The following describes two proteins that form a bound complex.

Sequence of protein 1:
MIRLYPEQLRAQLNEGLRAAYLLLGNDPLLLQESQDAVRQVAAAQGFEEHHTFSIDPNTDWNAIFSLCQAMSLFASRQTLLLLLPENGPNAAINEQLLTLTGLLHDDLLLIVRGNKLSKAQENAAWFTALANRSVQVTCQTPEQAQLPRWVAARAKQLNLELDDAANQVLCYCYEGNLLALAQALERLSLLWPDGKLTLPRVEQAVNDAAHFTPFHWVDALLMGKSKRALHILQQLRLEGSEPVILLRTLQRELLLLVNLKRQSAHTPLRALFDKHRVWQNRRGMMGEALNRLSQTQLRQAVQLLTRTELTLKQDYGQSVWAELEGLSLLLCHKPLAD

Sequence of protein 2:
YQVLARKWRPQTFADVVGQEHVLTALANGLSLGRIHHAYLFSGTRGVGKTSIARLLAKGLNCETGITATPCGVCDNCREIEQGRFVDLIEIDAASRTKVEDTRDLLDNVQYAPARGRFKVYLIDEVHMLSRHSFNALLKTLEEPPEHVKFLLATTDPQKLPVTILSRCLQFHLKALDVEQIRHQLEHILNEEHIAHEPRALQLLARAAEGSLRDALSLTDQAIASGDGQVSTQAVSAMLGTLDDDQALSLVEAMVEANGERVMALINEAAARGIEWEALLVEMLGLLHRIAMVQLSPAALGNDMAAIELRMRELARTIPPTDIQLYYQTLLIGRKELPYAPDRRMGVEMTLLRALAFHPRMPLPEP

Contacts between the two chains:
Residue T165 in protein 2 is in contact with residue Q32 in protein 1 (closest heavy-atom distance 3.3 Å).
Residue F173 in protein 2 is in contact with residue R187 in protein 1 (closest heavy-atom distance 3.4 Å).
Residue T46 in protein 2 contacts residue G240 in protein 1 (closest heavy-atom distance 3.0 Å).
Residue H23 in protein 2 is in contact with residue Q204 in protein 1 (closest heavy-atom distance 3.4 Å).
Residue Q172 in protein 2 interacts with residue R187 in protein 1 (closest heavy-atom distance 3.3 Å).
Residue L297 in protein 2 contacts residue K334 in protein 1 (closest heavy-atom distance 2.9 Å).
Residue A27 in protein 2 is in contact with residue L190 in protein 1 (closest heavy-atom distance 3.6 Å).
Residue C170 in protein 2 interacts with residue Q183 in protein 1 (closest heavy-atom distance 2.9 Å).
Residue H23 in protein 2 interacts with residue L191 in protein 1 (closest heavy-atom distance 3.3 Å).
Residue Q172 in protein 2 is in contact with residue Q183 in protein 1 (closest heavy-atom distance 3.0 Å).
Residue F173 in protein 2 interacts with residue L190 in protein 1 (closest heavy-atom distance 4.3 Å).
Residue A177 in protein 2 interacts with residue L238 in protein 1 (closest heavy-atom distance 3.2 Å).
Residue H38 in protein 2 contacts residue L190 in protein 1 (closest heavy-atom distance 4.2 Å).
Residue G31 in protein 2 interacts with residue L190 in protein 1 (closest heavy-atom distance 3.9 Å).
Residue K176 in protein 2 contacts residue A209 in protein 1 (closest heavy-atom distance 2.7 Å).
Residue V164 in protein 2 interacts with residue P28 in protein 1 (closest heavy-atom distance 3.9 Å).
Residue H23 in protein 2 contacts residue A205 in protein 1 (closest heavy-atom distance 4.1 Å).
Residue V180 in protein 2 interacts with residue R237 in protein 1 (closest heavy-atom distance 4.4 Å).
Residue L297 in protein 2 is in contact with residue L336 in protein 1 (closest heavy-atom distance 4.4 Å).
Residue L34 in protein 2 interacts with residue P193 in protein 1 (closest heavy-atom distance 3.4 Å).
Residue R291 in protein 2 is in contact with residue L329 in protein 1 (closest heavy-atom distance 4.0 Å).
Residue R169 in protein 2 interacts with residue Q32 in protein 1 (closest heavy-atom distance 4.2 Å).
Residue L171 in protein 2 is in contact with residue Q183 in protein 1 (closest heavy-atom distance 3.4 Å).
Residue Y329 in protein 2 is in contact with residue D338 in protein 1 (closest heavy-atom distance 3.9 Å).
Residue N304 in protein 2 contacts residue Q234 in protein 1 (closest heavy-atom distance 1.6 Å).
Residue S168 in protein 2 is in contact with residue L29 in protein 1 (closest heavy-atom distance 4.2 Å).
Residue L167 in protein 2 interacts with residue Q183 in protein 1 (closest heavy-atom distance 3.5 Å).
Residue L167 in protein 2 is in contact with residue L179 in protein 1 (closest heavy-atom distance 3.6 Å).
Residue T46 in protein 2 interacts with residue E239 in protein 1 (closest heavy-atom distance 3.8 Å).
Residue H23 in protein 2 is in contact with residue D208 in protein 1 (closest heavy-atom distance 3.6 Å).
Residue Q326 in protein 2 interacts with residue L336 in protein 1 (closest heavy-atom distance 4.1 Å).
Residue R208 in protein 2 interacts with residue R237 in protein 1 (closest heavy-atom distance 4.3 Å).
Residue L171 in protein 2 interacts with residue E186 in protein 1 (closest heavy-atom distance 3.6 Å).
Residue N30 in protein 2 interacts with residue L190 in protein 1 (closest heavy-atom distance 3.0 Å).
Residue G303 in protein 2 interacts with residue L230 in protein 1 (closest heavy-atom distance 4.0 Å).
Residue A300 in protein 2 is in contact with residue H333 in protein 1 (closest heavy-atom distance 3.6 Å).
Residue Q326 in protein 2 interacts with residue D338 in protein 1 (closest heavy-atom distance 2.4 Å).
Residue K176 in protein 2 is in contact with residue A210 in protein 1 (closest heavy-atom distance 3.6 Å).
Residue L171 in protein 2 contacts residue R187 in protein 1 (closest heavy-atom distance 4.0 Å).
Residue E22 in protein 2 contacts residue D208 in protein 1 (closest heavy-atom distance 3.8 Å).
Residue V164 in protein 2 is in contact with residue Q32 in protein 1 (closest heavy-atom distance 3.7 Å).
Residue S168 in protein 2 interacts with residue L179 in protein 1 (closest heavy-atom distance 3.8 Å).
Residue K176 in protein 2 is in contact with residue L238 in protein 1 (closest heavy-atom distance 4.0 Å).
Residue N304 in protein 2 contacts residue L230 in protein 1 (closest heavy-atom distance 4.2 Å).
Residue R36 in protein 2 is in contact with residue P193 in protein 1 (closest heavy-atom distance 3.5 Å).
Residue R291 in protein 2 is in contact with residue L230 in protein 1 (closest heavy-atom distance 3.8 Å).
Residue L171 in protein 2 interacts with residue L190 in protein 1 (closest heavy-atom distance 3.5 Å).
Residue H23 in protein 2 contacts residue W192 in protein 1 (closest heavy-atom distance 4.1 Å).
Residue A301 in protein 2 interacts with residue H333 in protein 1 (closest heavy-atom distance 4.2 Å).
Residue R291 in protein 2 interacts with residue E325 in protein 1 (closest heavy-atom distance 3.6 Å).
Residue R169 in protein 2 is in contact with residue D36 in protein 1 (closest heavy-atom distance 3.2 Å).
Residue M294 in protein 2 is in contact with residue L329 in protein 1 (closest heavy-atom distance 4.2 Å).
Residue T26 in protein 2 is in contact with residue L191 in protein 1 (closest heavy-atom distance 3.8 Å).
Residue R36 in protein 2 is in contact with residue S189 in protein 1 (closest heavy-atom distance 3.5 Å).
Residue N30 in protein 2 interacts with residue L191 in protein 1 (closest heavy-atom distance 3.1 Å).
Residue N30 in protein 2 interacts with residue P193 in protein 1 (closest heavy-atom distance 3.7 Å).
Residue A300 in protein 2 is in contact with residue S226 in protein 1 (closest heavy-atom distance 3.8 Å).
Residue S298 in protein 2 is in contact with residue H333 in protein 1 (closest heavy-atom distance 3.1 Å).
Residue H174 in protein 2 contacts residue E239 in protein 1 (closest heavy-atom distance 3.6 Å).
Residue A27 in protein 2 interacts with residue L191 in protein 1 (closest heavy-atom distance 3.8 Å).